Sequence of protein 1:
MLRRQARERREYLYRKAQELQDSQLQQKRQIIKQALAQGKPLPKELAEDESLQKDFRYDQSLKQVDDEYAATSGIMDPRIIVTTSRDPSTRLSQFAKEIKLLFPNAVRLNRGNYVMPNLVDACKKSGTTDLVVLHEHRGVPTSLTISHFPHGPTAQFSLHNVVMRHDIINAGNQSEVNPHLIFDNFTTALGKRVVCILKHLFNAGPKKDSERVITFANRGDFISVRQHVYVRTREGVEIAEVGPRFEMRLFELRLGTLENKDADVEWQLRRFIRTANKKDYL

These two protein chains interact to form a complex.

Sequence of protein 2:
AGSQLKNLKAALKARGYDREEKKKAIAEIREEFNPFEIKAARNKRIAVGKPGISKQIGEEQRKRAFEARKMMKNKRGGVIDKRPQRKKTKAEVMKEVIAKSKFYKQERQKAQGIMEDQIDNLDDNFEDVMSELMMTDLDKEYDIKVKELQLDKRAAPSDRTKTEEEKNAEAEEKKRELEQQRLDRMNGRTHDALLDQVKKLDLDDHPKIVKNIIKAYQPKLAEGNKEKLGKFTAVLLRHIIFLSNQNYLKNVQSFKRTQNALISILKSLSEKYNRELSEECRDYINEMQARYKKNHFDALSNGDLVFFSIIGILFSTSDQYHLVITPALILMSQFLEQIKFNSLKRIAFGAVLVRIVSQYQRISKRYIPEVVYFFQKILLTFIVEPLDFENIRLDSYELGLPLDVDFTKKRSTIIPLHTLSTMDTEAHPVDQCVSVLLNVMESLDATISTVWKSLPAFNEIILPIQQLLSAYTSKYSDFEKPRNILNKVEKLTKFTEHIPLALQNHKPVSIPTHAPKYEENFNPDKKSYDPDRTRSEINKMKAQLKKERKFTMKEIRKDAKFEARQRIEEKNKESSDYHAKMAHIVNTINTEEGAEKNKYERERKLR

Contacts between the two chains:
Residue L13 in protein 2 contacts residue V239 in protein 1 (closest heavy-atom distance 3.6 Å).
Residue F55 in protein 2 contacts residue E249 in protein 1 (closest heavy-atom distance 3.6 Å).
Residue N771 in protein 2 is in contact with residue N285 in protein 1 (closest heavy-atom distance 2.9 Å).
Residue F58 in protein 2 interacts with residue R253 in protein 1 (closest heavy-atom distance 3.8 Å).
Residue A62 in protein 2 is in contact with residue I176 in protein 1 (closest heavy-atom distance 3.3 Å).
Residue Q5 in protein 2 interacts with residue A179 in protein 1 (closest heavy-atom distance 4.0 Å).
Residue P57 in protein 2 interacts with residue I176 in protein 1 (closest heavy-atom distance 3.6 Å).
Residue R64 in protein 2 contacts residue I177 in protein 1 (closest heavy-atom distance 3.8 Å).
Residue L13 in protein 2 interacts with residue T241 in protein 1 (closest heavy-atom distance 3.7 Å).
Residue F58 in protein 2 contacts residue I176 in protein 1 (closest heavy-atom distance 3.6 Å).
Residue S4 in protein 2 contacts residue Q182 in protein 1 (closest heavy-atom distance 4.4 Å).
Residue R16 in protein 2 interacts with residue T241 in protein 1 (closest heavy-atom distance 3.5 Å).
Residue Q5 in protein 2 is in contact with residue E249 in protein 1 (closest heavy-atom distance 3.3 Å).
Residue K44 in protein 2 interacts with residue E243 in protein 1 (closest heavy-atom distance 4.3 Å).
Residue R52 in protein 2 is in contact with residue E246 in protein 1 (closest heavy-atom distance 3.8 Å).
Residue Q5 in protein 2 interacts with residue V250 in protein 1 (closest heavy-atom distance 3.6 Å).
Residue F58 in protein 2 is in contact with residue P252 in protein 1 (closest heavy-atom distance 4.6 Å).
Residue Q5 in protein 2 interacts with residue N181 in protein 1 (closest heavy-atom distance 3.9 Å).
Residue K770 in protein 2 is in contact with residue K286 in protein 1 (closest heavy-atom distance 4.1 Å).
Residue R16 in protein 2 contacts residue R242 in protein 1 (closest heavy-atom distance 4.5 Å).
Residue Q5 in protein 2 interacts with residue R173 in protein 1 (closest heavy-atom distance 3.7 Å).
Residue I767 in protein 2 is in contact with residue N285 in protein 1 (closest heavy-atom distance 3.5 Å).
Residue A62 in protein 2 is in contact with residue D175 in protein 1 (closest heavy-atom distance 3.9 Å).
Residue F58 in protein 2 interacts with residue V171 in protein 1 (closest heavy-atom distance 3.6 Å).
Residue I48 in protein 2 contacts residue E243 in protein 1 (closest heavy-atom distance 3.9 Å).
Residue L6 in protein 2 is in contact with residue Y238 in protein 1 (closest heavy-atom distance 3.6 Å).
Residue L13 in protein 2 interacts with residue E246 in protein 1 (closest heavy-atom distance 4.7 Å).
Residue A2 in protein 2 interacts with residue N181 in protein 1 (closest heavy-atom distance 3.3 Å).
Residue F58 in protein 2 contacts residue M172 in protein 1 (closest heavy-atom distance 3.9 Å).
Residue N771 in protein 2 contacts residue K286 in protein 1 (closest heavy-atom distance 3.1 Å).
Residue K10 in protein 2 is in contact with residue V239 in protein 1 (closest heavy-atom distance 4.1 Å).
Residue F58 in protein 2 contacts residue V250 in protein 1 (closest heavy-atom distance 4.3 Å).
Residue R16 in protein 2 interacts with residue E243 in protein 1 (closest heavy-atom distance 3.9 Å).
Residue S774 in protein 2 contacts residue K286 in protein 1 (closest heavy-atom distance 4.2 Å).
Residue Q5 in protein 2 contacts residue A248 in protein 1 (closest heavy-atom distance 4.2 Å).
Residue L6 in protein 2 contacts residue V237 in protein 1 (closest heavy-atom distance 4.4 Å).
Residue F55 in protein 2 is in contact with residue A248 in protein 1 (closest heavy-atom distance 3.8 Å).
Residue A2 in protein 2 contacts residue G180 in protein 1 (closest heavy-atom distance 4.1 Å).
Residue P57 in protein 2 contacts residue E249 in protein 1 (closest heavy-atom distance 3.7 Å).
Residue E59 in protein 2 is in contact with residue R253 in protein 1 (closest heavy-atom distance 3.8 Å).
Residue I51 in protein 2 interacts with residue E246 in protein 1 (closest heavy-atom distance 3.5 Å).
Residue I48 in protein 2 contacts residue E246 in protein 1 (closest heavy-atom distance 3.3 Å).
Residue R64 in protein 2 contacts residue D175 in protein 1 (closest heavy-atom distance 2.5 Å).
Residue N56 in protein 2 is in contact with residue E249 in protein 1 (closest heavy-atom distance 3.3 Å).
Residue N8 in protein 2 interacts with residue A179 in protein 1 (closest heavy-atom distance 4.6 Å).
Residue L9 in protein 2 contacts residue E246 in protein 1 (closest heavy-atom distance 4.2 Å).
Residue G17 in protein 2 interacts with residue R242 in protein 1 (closest heavy-atom distance 2.9 Å).
Residue S4 in protein 2 interacts with residue N181 in protein 1 (closest heavy-atom distance 3.6 Å).
Residue G3 in protein 2 is in contact with residue G180 in protein 1 (closest heavy-atom distance 3.3 Å).
Residue L9 in protein 2 interacts with residue V239 in protein 1 (closest heavy-atom distance 3.7 Å).
Residue L6 in protein 2 interacts with residue E219 in protein 1 (closest heavy-atom distance 3.4 Å).
Residue G3 in protein 2 contacts residue A179 in protein 1 (closest heavy-atom distance 4.3 Å).
Residue L9 in protein 2 contacts residue A248 in protein 1 (closest heavy-atom distance 3.7 Å).
Residue P57 in protein 2 contacts residue I177 in protein 1 (closest heavy-atom distance 4.4 Å).
Residue G3 in protein 2 contacts residue N181 in protein 1 (closest heavy-atom distance 3.5 Å).
Residue R64 in protein 2 contacts residue I176 in protein 1 (closest heavy-atom distance 2.8 Å).
Residue F58 in protein 2 is in contact with residue G251 in protein 1 (closest heavy-atom distance 3.2 Å).
Residue R64 in protein 2 is in contact with residue H174 in protein 1 (closest heavy-atom distance 3.7 Å).
Residue F58 in protein 2 contacts residue R173 in protein 1 (closest heavy-atom distance 4.1 Å).
Residue F58 in protein 2 is in contact with residue E249 in protein 1 (closest heavy-atom distance 3.3 Å).